Residue-level contacts at the interface:
Residue W916 in chain B is in contact with residue R25 in chain A (closest heavy-atom distance 3.1 Å).
Residue S921 in chain B interacts with residue F29 in chain A (closest heavy-atom distance 3.9 Å).
Residue Y1551 in chain B is in contact with residue D24 in chain A (closest heavy-atom distance 4.6 Å).
Residue K1610 in chain B is in contact with residue D53 in chain A (closest heavy-atom distance 3.2 Å).
Residue S1609 in chain B is in contact with residue L54 in chain A (closest heavy-atom distance 4.7 Å).
Residue S913 in chain B is in contact with residue V15 in chain A (closest heavy-atom distance 4.8 Å).
Residue Y1551 in chain B contacts residue Q19 in chain A (closest heavy-atom distance 3.3 Å).
Residue Y1139 in chain B interacts with residue C10 in chain A (closest heavy-atom distance 2.9 Å).
Residue Y1139 in chain B interacts with residue C48 in chain A (closest heavy-atom distance 3.5 Å).
Residue P1608 in chain B interacts with residue D53 in chain A (closest heavy-atom distance 3.6 Å).
Residue Y1551 in chain B is in contact with residue G23 in chain A (closest heavy-atom distance 4.1 Å).
Residue Y1615 in chain B interacts with residue T17 in chain A (closest heavy-atom distance 4.5 Å).
Residue L1638 in chain B is in contact with residue F20 in chain A (closest heavy-atom distance 3.7 Å).
Residue P1608 in chain B interacts with residue L54 in chain A (closest heavy-atom distance 3.1 Å).
Residue P1608 in chain B contacts residue C52 in chain A (closest heavy-atom distance 3.6 Å).
Residue W916 in chain B is in contact with residue G26 in chain A (closest heavy-atom distance 4.1 Å).
Residue V900 in chain B interacts with residue C48 in chain A (closest heavy-atom distance 3.6 Å).
Residue S872 in chain B is in contact with residue V44 in chain A (closest heavy-atom distance 3.7 Å).
Residue Y1551 in chain B interacts with residue F20 in chain A (closest heavy-atom distance 3.5 Å).
Residue L1645 in chain B interacts with residue F20 in chain A (closest heavy-atom distance 4.1 Å).
Residue L1635 in chain B is in contact with residue F20 in chain A (closest heavy-atom distance 3.8 Å).
Residue V900 in chain B is in contact with residue V44 in chain A (closest heavy-atom distance 4.7 Å).
Residue K1640 in chain B interacts with residue L54 in chain A (closest heavy-atom distance 3.2 Å).
Residue S1609 in chain B interacts with residue D53 in chain A (closest heavy-atom distance 3.9 Å).
Residue K1554 in chain B is in contact with residue Q19 in chain A (closest heavy-atom distance 2.4 Å).
Residue W916 in chain B interacts with residue F27 in chain A (closest heavy-atom distance 4.0 Å).
Residue R1933 in chain B contacts residue D24 in chain A (closest heavy-atom distance 4.6 Å).
Residue I911 in chain B interacts with residue G12 in chain A (closest heavy-atom distance 4.4 Å).
Residue S1552 in chain B interacts with residue D24 in chain A (closest heavy-atom distance 4.7 Å).
Residue T1579 in chain B contacts residue G12 in chain A (closest heavy-atom distance 4.0 Å).
Residue F1576 in chain B interacts with residue F20 in chain A (closest heavy-atom distance 4.0 Å).
Residue D869 in chain B is in contact with residue E45 in chain A (closest heavy-atom distance 3.9 Å).
Residue L923 in chain B interacts with residue G11 in chain A (closest heavy-atom distance 4.6 Å).
Residue T1579 in chain B contacts residue D16 in chain A (closest heavy-atom distance 4.0 Å).
Residue K1640 in chain B is in contact with residue E58 in chain A (closest heavy-atom distance 1.5 Å).
Residue K1113 in chain B is in contact with residue S6 in chain A (closest heavy-atom distance 2.9 Å).
Residue W916 in chain B is in contact with residue Y28 in chain A (closest heavy-atom distance 4.5 Å).
Residue L923 in chain B interacts with residue V15 in chain A (closest heavy-atom distance 3.7 Å).
Residue N925 in chain B interacts with residue G11 in chain A (closest heavy-atom distance 3.3 Å).
Residue S913 in chain B is in contact with residue F27 in chain A (closest heavy-atom distance 3.5 Å).
Residue Y1139 in chain B contacts residue F49 in chain A (closest heavy-atom distance 3.4 Å).
Residue I1581 in chain B interacts with residue D16 in chain A (closest heavy-atom distance 4.7 Å).
Residue I911 in chain B interacts with residue G11 in chain A (closest heavy-atom distance 4.6 Å).
Residue P1608 in chain B interacts with residue L9 in chain A (closest heavy-atom distance 3.6 Å).
Residue I911 in chain B contacts residue V15 in chain A (closest heavy-atom distance 3.8 Å).
Residue S1609 in chain B is in contact with residue C52 in chain A (closest heavy-atom distance 4.3 Å).
Residue K1640 in chain B interacts with residue V21 in chain A (closest heavy-atom distance 4.2 Å).
Residue S1552 in chain B contacts residue Q19 in chain A (closest heavy-atom distance 4.6 Å).
Residue P1141 in chain B interacts with residue F49 in chain A (closest heavy-atom distance 4.0 Å).
Residue L1638 in chain B contacts residue V21 in chain A (closest heavy-atom distance 4.7 Å).
Residue S913 in chain B interacts with residue Q19 in chain A (closest heavy-atom distance 3.6 Å).
Residue Q1578 in chain B contacts residue V15 in chain A (closest heavy-atom distance 3.5 Å).
Residue S913 in chain B contacts residue F29 in chain A (closest heavy-atom distance 4.7 Å).
Residue L914 in chain B interacts with residue F27 in chain A (closest heavy-atom distance 3.6 Å).
Residue N925 in chain B contacts residue C10 in chain A (closest heavy-atom distance 4.5 Å).
Residue H898 in chain B interacts with residue F29 in chain A (closest heavy-atom distance 3.5 Å).
Residue P1606 in chain B interacts with residue E7 in chain A (closest heavy-atom distance 3.3 Å).
Residue Y1615 in chain B contacts residue L54 in chain A (closest heavy-atom distance 3.9 Å).
Residue C1643 in chain B is in contact with residue L54 in chain A (closest heavy-atom distance 4.5 Å).
Residue C1607 in chain B is in contact with residue L54 in chain A (closest heavy-atom distance 3.6 Å).

Sequence of chain A:
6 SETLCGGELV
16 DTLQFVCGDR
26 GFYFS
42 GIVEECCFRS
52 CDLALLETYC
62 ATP

Sequence of chain B:
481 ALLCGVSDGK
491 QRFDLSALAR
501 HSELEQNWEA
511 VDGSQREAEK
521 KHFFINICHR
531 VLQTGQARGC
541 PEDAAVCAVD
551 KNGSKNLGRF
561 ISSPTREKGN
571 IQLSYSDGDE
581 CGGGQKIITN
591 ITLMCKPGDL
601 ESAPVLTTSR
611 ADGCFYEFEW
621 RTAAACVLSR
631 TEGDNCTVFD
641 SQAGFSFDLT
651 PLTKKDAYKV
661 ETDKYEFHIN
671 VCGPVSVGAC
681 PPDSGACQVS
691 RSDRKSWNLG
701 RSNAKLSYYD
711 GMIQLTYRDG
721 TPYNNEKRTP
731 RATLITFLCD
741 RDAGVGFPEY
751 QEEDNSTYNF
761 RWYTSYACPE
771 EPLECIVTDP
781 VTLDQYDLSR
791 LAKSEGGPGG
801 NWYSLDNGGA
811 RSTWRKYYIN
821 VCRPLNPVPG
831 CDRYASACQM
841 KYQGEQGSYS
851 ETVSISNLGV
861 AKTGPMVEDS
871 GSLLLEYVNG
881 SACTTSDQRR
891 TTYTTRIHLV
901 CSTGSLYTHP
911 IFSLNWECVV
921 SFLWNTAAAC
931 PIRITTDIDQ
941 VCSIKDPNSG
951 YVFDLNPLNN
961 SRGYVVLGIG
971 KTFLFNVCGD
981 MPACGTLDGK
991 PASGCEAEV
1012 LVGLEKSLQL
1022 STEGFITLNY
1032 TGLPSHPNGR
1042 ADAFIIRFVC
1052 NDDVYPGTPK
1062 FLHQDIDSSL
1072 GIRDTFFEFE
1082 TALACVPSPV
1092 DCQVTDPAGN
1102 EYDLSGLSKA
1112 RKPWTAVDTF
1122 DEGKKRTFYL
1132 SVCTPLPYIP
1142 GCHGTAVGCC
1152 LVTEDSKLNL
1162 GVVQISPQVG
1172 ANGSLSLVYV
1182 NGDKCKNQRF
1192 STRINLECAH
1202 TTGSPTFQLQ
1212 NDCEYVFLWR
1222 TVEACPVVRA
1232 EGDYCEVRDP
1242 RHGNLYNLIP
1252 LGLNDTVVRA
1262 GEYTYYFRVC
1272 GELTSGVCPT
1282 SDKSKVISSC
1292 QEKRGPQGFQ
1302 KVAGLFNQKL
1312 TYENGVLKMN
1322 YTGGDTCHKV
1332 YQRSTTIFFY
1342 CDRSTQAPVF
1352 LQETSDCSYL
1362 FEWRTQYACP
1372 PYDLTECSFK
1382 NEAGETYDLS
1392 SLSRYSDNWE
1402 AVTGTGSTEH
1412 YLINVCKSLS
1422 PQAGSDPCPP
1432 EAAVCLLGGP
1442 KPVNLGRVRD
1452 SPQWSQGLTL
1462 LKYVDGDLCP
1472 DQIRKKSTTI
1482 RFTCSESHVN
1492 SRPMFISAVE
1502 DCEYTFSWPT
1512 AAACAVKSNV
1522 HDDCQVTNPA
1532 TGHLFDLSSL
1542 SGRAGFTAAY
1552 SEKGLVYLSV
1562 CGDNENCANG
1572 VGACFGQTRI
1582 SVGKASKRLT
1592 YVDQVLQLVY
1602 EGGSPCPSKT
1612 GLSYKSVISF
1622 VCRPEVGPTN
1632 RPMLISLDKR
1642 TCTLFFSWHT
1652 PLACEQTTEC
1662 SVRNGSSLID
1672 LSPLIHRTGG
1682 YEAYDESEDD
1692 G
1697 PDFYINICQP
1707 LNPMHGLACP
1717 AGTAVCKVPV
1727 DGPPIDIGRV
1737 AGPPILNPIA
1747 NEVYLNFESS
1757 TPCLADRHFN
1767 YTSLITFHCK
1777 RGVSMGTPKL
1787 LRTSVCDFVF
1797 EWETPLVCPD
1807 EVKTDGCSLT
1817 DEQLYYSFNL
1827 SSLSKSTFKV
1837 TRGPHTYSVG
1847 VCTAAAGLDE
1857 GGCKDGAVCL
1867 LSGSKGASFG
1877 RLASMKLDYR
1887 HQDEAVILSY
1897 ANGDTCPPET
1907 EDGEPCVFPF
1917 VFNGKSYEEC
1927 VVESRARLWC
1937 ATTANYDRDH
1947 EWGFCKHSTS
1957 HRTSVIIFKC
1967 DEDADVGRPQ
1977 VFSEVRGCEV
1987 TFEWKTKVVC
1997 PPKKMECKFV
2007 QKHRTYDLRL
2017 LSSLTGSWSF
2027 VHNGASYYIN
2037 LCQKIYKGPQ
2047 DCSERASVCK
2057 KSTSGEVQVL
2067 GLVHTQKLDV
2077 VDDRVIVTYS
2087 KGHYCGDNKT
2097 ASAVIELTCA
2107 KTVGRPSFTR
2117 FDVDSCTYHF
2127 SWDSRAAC

The following describes two proteins that form a bound complex.